Contacts between the two chains:
Residue F226 in protein 2 contacts residue T262 in protein 1 (closest heavy-atom distance 2.5 Å).
Residue M228 in protein 2 contacts residue T262 in protein 1 (closest heavy-atom distance 3.4 Å).
Residue F226 in protein 2 is in contact with residue H255 in protein 1 (closest heavy-atom distance 4.2 Å).
Residue Y258 in protein 2 interacts with residue F225 in protein 1 (closest heavy-atom distance 3.6 Å).
Residue F226 in protein 2 interacts with residue L254 in protein 1 (closest heavy-atom distance 3.6 Å).
Residue L251 in protein 2 contacts residue F226 in protein 1 (closest heavy-atom distance 5.0 Å).
Residue L251 in protein 2 is in contact with residue M243 in protein 1 (closest heavy-atom distance 3.6 Å).
Residue S244 in protein 2 interacts with residue L251 in protein 1 (closest heavy-atom distance 4.2 Å).
Residue L250 in protein 2 is in contact with residue F247 in protein 1 (closest heavy-atom distance 4.0 Å).
Residue L254 in protein 2 is in contact with residue S223 in protein 1 (closest heavy-atom distance 4.5 Å).
Residue F227 in protein 2 interacts with residue T262 in protein 1 (closest heavy-atom distance 3.7 Å).
Residue F227 in protein 2 contacts residue W257 in protein 1 (closest heavy-atom distance 3.3 Å).
Residue T262 in protein 2 contacts residue M228 in protein 1 (closest heavy-atom distance 3.4 Å).
Residue F225 in protein 2 interacts with residue T262 in protein 1 (closest heavy-atom distance 4.7 Å).
Residue T262 in protein 2 contacts residue E229 in protein 1 (closest heavy-atom distance 3.9 Å).
Residue L251 in protein 2 interacts with residue S244 in protein 1 (closest heavy-atom distance 4.3 Å).
Residue L212 in protein 2 interacts with residue F227 in protein 1 (closest heavy-atom distance 4.3 Å).
Residue C240 in protein 2 is in contact with residue H255 in protein 1 (closest heavy-atom distance 4.9 Å).
Residue E229 in protein 2 interacts with residue T262 in protein 1 (closest heavy-atom distance 4.1 Å).
Residue H255 in protein 2 is in contact with residue F226 in protein 1 (closest heavy-atom distance 4.2 Å).
Residue T262 in protein 2 interacts with residue F225 in protein 1 (closest heavy-atom distance 4.8 Å).
Residue L254 in protein 2 is in contact with residue F226 in protein 1 (closest heavy-atom distance 3.6 Å).
Residue Y258 in protein 2 interacts with residue F226 in protein 1 (closest heavy-atom distance 3.5 Å).
Residue F247 in protein 2 is in contact with residue L251 in protein 1 (closest heavy-atom distance 4.4 Å).
Residue C240 in protein 2 contacts residue L251 in protein 1 (closest heavy-atom distance 4.0 Å).
Residue F226 in protein 2 is in contact with residue W257 in protein 1 (closest heavy-atom distance 3.6 Å).
Residue S223 in protein 2 is in contact with residue L254 in protein 1 (closest heavy-atom distance 4.6 Å).
Residue Y258 in protein 2 interacts with residue P236 in protein 1 (closest heavy-atom distance 4.0 Å).
Residue F226 in protein 2 interacts with residue L251 in protein 1 (closest heavy-atom distance 5.0 Å).
Residue E229 in protein 2 interacts with residue K205 in protein 1 (closest heavy-atom distance 5.0 Å).
Residue F227 in protein 2 interacts with residue L254 in protein 1 (closest heavy-atom distance 3.6 Å).
Residue L254 in protein 2 contacts residue M243 in protein 1 (closest heavy-atom distance 3.0 Å).
Residue M243 in protein 2 interacts with residue L251 in protein 1 (closest heavy-atom distance 4.1 Å).
Residue L254 in protein 2 interacts with residue F227 in protein 1 (closest heavy-atom distance 3.5 Å).
Residue T262 in protein 2 is in contact with residue F227 in protein 1 (closest heavy-atom distance 3.6 Å).
Residue W257 in protein 2 contacts residue F226 in protein 1 (closest heavy-atom distance 3.7 Å).
Residue T262 in protein 2 contacts residue F226 in protein 1 (closest heavy-atom distance 2.6 Å).
Residue F247 in protein 2 interacts with residue L250 in protein 1 (closest heavy-atom distance 4.0 Å).
Residue P236 in protein 2 contacts residue Y258 in protein 1 (closest heavy-atom distance 3.9 Å).
Residue W257 in protein 2 is in contact with residue F227 in protein 1 (closest heavy-atom distance 3.3 Å).
Residue F227 in protein 2 interacts with residue L212 in protein 1 (closest heavy-atom distance 4.2 Å).
Residue F247 in protein 2 is in contact with residue F247 in protein 1 (closest heavy-atom distance 3.4 Å).
Residue F226 in protein 2 contacts residue Y258 in protein 1 (closest heavy-atom distance 3.6 Å).
Residue L251 in protein 2 interacts with residue C240 in protein 1 (closest heavy-atom distance 4.1 Å).
Residue H255 in protein 2 is in contact with residue C240 in protein 1 (closest heavy-atom distance 4.9 Å).
Residue F225 in protein 2 is in contact with residue Y258 in protein 1 (closest heavy-atom distance 3.7 Å).
Residue L251 in protein 2 is in contact with residue F247 in protein 1 (closest heavy-atom distance 4.4 Å).
Residue M243 in protein 2 is in contact with residue L254 in protein 1 (closest heavy-atom distance 2.9 Å).

These two protein chains interact to form a complex.

Sequence of protein 2:
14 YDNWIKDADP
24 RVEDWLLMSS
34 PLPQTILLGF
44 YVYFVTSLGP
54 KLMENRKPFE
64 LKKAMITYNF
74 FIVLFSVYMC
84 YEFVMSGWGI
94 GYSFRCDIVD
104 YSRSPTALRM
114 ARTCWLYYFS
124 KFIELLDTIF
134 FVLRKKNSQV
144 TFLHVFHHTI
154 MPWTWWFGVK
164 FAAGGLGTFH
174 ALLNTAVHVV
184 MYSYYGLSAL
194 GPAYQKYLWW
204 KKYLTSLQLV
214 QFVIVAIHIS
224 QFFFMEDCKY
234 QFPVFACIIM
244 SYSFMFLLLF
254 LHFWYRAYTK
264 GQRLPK

Sequence of protein 1:
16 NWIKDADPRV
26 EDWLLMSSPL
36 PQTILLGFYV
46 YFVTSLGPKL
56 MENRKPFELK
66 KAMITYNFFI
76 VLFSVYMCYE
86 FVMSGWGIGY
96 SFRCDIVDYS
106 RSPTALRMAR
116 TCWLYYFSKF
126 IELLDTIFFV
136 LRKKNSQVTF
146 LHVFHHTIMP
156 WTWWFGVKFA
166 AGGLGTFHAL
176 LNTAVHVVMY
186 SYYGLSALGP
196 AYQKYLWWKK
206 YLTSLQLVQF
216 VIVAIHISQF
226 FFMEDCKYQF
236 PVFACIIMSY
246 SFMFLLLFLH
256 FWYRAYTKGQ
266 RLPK